Sequence of chain A:
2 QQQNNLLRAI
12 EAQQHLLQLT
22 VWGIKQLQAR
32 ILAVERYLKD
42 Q

This data describes a binding interaction between two proteins.

Sequence of chain B:
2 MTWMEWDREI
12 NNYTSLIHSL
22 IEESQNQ

Contacts between the two chains:
Residue N6 in chain A contacts residue L21 in chain B (closest heavy-atom distance 3.2 Å).
Residue L17 in chain A contacts residue E10 in chain B (closest heavy-atom distance 4.6 Å).
Residue R9 in chain A contacts residue E24 in chain B (closest heavy-atom distance 5.0 Å).
Residue R9 in chain A interacts with residue L17 in chain B (closest heavy-atom distance 3.9 Å).
Residue L20 in chain A is in contact with residue Y14 in chain B (closest heavy-atom distance 4.0 Å).
Residue Q14 in chain A is in contact with residue I18 in chain B (closest heavy-atom distance 3.6 Å).
Residue A10 in chain A contacts residue I22 in chain B (closest heavy-atom distance 3.9 Å).
Residue T21 in chain A interacts with residue W7 in chain B (closest heavy-atom distance 4.2 Å).
Residue L7 in chain A contacts residue S25 in chain B (closest heavy-atom distance 4.5 Å).
Residue L20 in chain A is in contact with residue E10 in chain B (closest heavy-atom distance 3.6 Å).
Residue A10 in chain A interacts with residue I18 in chain B (closest heavy-atom distance 4.0 Å).
Residue Q27 in chain A interacts with residue W4 in chain B (closest heavy-atom distance 4.1 Å).
Residue L20 in chain A contacts residue I11 in chain B (closest heavy-atom distance 3.8 Å).
Residue L7 in chain A interacts with residue I22 in chain B (closest heavy-atom distance 4.8 Å).
Residue H16 in chain A interacts with residue Y14 in chain B (closest heavy-atom distance 3.4 Å).
Residue R31 in chain A contacts residue W4 in chain B (closest heavy-atom distance 3.5 Å).
Residue T21 in chain A is in contact with residue I11 in chain B (closest heavy-atom distance 4.7 Å).
Residue G24 in chain A contacts residue W7 in chain B (closest heavy-atom distance 4.3 Å).
Residue A13 in chain A is in contact with residue L17 in chain B (closest heavy-atom distance 4.2 Å).
Residue Q3 in chain A interacts with residue S25 in chain B (closest heavy-atom distance 4.1 Å).
Residue Q2 in chain A is in contact with residue Q28 in chain B (closest heavy-atom distance 4.2 Å).
Residue N6 in chain A contacts residue S25 in chain B (closest heavy-atom distance 2.8 Å).
Residue L28 in chain A is in contact with residue W4 in chain B (closest heavy-atom distance 3.9 Å).
Residue W23 in chain A contacts residue T3 in chain B (closest heavy-atom distance 4.2 Å).
Residue A10 in chain A interacts with residue L21 in chain B (closest heavy-atom distance 3.5 Å).
Residue L17 in chain A is in contact with residue Y14 in chain B (closest heavy-atom distance 3.6 Å).
Residue W23 in chain A is in contact with residue W4 in chain B (closest heavy-atom distance 3.9 Å).
Residue W23 in chain A contacts residue W7 in chain B (closest heavy-atom distance 3.4 Å).
Residue L17 in chain A contacts residue T15 in chain B (closest heavy-atom distance 3.8 Å).
Residue L17 in chain A is in contact with residue I18 in chain B (closest heavy-atom distance 3.4 Å).
Residue L20 in chain A contacts residue W7 in chain B (closest heavy-atom distance 2.8 Å).
Residue Q2 in chain A contacts residue N27 in chain B (closest heavy-atom distance 4.1 Å).
Residue L17 in chain A is in contact with residue I11 in chain B (closest heavy-atom distance 3.5 Å).
Residue R9 in chain A is in contact with residue L21 in chain B (closest heavy-atom distance 3.3 Å).
Residue G24 in chain A interacts with residue W4 in chain B (closest heavy-atom distance 3.7 Å).
Residue W23 in chain A is in contact with residue M2 in chain B (closest heavy-atom distance 3.5 Å).
Residue Q3 in chain A is in contact with residue Q28 in chain B (closest heavy-atom distance 4.2 Å).
Residue A13 in chain A contacts residue I18 in chain B (closest heavy-atom distance 3.5 Å).
Residue N6 in chain A is in contact with residue E24 in chain B (closest heavy-atom distance 3.3 Å).
Residue Q2 in chain A is in contact with residue E24 in chain B (closest heavy-atom distance 3.2 Å).
Residue A13 in chain A interacts with residue Y14 in chain B (closest heavy-atom distance 4.0 Å).
Residue L20 in chain A is in contact with residue M2 in chain B (closest heavy-atom distance 4.0 Å).
Residue Q2 in chain A is in contact with residue S25 in chain B (closest heavy-atom distance 5.0 Å).